The following describes two proteins that form a bound complex.

Sequence of the second protein:
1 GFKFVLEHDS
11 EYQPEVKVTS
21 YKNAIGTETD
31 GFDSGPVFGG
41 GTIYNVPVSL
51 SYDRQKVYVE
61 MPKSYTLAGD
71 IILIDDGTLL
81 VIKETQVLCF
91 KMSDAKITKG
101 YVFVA

Interface contacts:
Residue N13 in the first protein interacts with residue D33 in the second protein (closest heavy-atom distance 4.2 Å).
Residue R9 in the first protein contacts residue F38 in the second protein (closest heavy-atom distance 5.0 Å).
Residue G14 in the first protein is in contact with residue D33 in the second protein (closest heavy-atom distance 3.2 Å).
Residue G14 in the first protein contacts residue F38 in the second protein (closest heavy-atom distance 4.6 Å).
Residue Y8 in the first protein is in contact with residue G39 in the second protein (closest heavy-atom distance 4.9 Å).
Residue G10 in the first protein is in contact with residue F38 in the second protein (closest heavy-atom distance 3.8 Å).
Residue I18 in the first protein is in contact with residue F38 in the second protein (closest heavy-atom distance 3.5 Å).
Residue M11 in the first protein interacts with residue D33 in the second protein (closest heavy-atom distance 4.7 Å).
Residue A15 in the first protein contacts residue D33 in the second protein (closest heavy-atom distance 3.2 Å).
Residue R9 in the first protein interacts with residue G40 in the second protein (closest heavy-atom distance 3.6 Å).
Residue R9 in the first protein is in contact with residue G39 in the second protein (closest heavy-atom distance 3.5 Å).
Residue G10 in the first protein is in contact with residue G39 in the second protein (closest heavy-atom distance 3.9 Å).
Residue R9 in the first protein contacts residue G41 in the second protein (closest heavy-atom distance 4.4 Å).
Residue A15 in the first protein interacts with residue F32 in the second protein (closest heavy-atom distance 3.8 Å).
Residue Y8 in the first protein contacts residue F38 in the second protein (closest heavy-atom distance 3.5 Å).
Residue R9 in the first protein contacts residue V37 in the second protein (closest heavy-atom distance 4.3 Å).
Residue R9 in the first protein interacts with residue I43 in the second protein (closest heavy-atom distance 3.7 Å).
Residue A15 in the first protein contacts residue F38 in the second protein (closest heavy-atom distance 4.9 Å).
Residue G10 in the first protein contacts residue V37 in the second protein (closest heavy-atom distance 3.6 Å).
Residue M11 in the first protein is in contact with residue F38 in the second protein (closest heavy-atom distance 3.4 Å).
Residue V7 in the first protein interacts with residue F38 in the second protein (closest heavy-atom distance 4.0 Å).
Residue I18 in the first protein contacts residue F32 in the second protein (closest heavy-atom distance 3.7 Å).

Sequence of the first protein:
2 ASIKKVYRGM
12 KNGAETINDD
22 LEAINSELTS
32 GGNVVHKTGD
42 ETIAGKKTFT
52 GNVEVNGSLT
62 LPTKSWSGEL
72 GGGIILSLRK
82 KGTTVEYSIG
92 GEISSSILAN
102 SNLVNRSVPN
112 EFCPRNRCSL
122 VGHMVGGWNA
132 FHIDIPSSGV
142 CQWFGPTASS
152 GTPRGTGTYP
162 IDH